Interface contacts:
Residue A63 in chain A contacts residue L164 in chain B (closest heavy-atom distance 4.3 Å).
Residue E100 in chain A is in contact with residue E160 in chain B (closest heavy-atom distance 2.5 Å).
Residue V98 in chain A contacts residue S163 in chain B (closest heavy-atom distance 3.2 Å).
Residue C99 in chain A is in contact with residue S163 in chain B (closest heavy-atom distance 4.7 Å).
Residue Y62 in chain A contacts residue L164 in chain B (closest heavy-atom distance 2.9 Å).
Residue C99 in chain A interacts with residue L164 in chain B (closest heavy-atom distance 4.9 Å).
Residue S64 in chain A is in contact with residue G159 in chain B (closest heavy-atom distance 4.6 Å).
Residue E100 in chain A contacts residue T162 in chain B (closest heavy-atom distance 4.3 Å).
Residue L101 in chain A interacts with residue E160 in chain B (closest heavy-atom distance 3.9 Å).
Residue Y62 in chain A is in contact with residue S163 in chain B (closest heavy-atom distance 4.7 Å).
Residue V98 in chain A contacts residue T162 in chain B (closest heavy-atom distance 3.9 Å).
Residue E100 in chain A contacts residue N161 in chain B (closest heavy-atom distance 4.7 Å).
Residue C99 in chain A interacts with residue N161 in chain B (closest heavy-atom distance 4.4 Å).
Residue V98 in chain A contacts residue L164 in chain B (closest heavy-atom distance 3.0 Å).
Residue C99 in chain A is in contact with residue T162 in chain B (closest heavy-atom distance 3.5 Å).
Residue C99 in chain A contacts residue E160 in chain B (closest heavy-atom distance 3.6 Å).

Sequence of chain A:
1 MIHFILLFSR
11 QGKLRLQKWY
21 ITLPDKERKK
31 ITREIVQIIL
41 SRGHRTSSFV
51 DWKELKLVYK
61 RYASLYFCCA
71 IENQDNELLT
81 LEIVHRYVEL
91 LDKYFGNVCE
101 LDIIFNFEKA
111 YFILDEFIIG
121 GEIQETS

The following describes two proteins that form a bound complex.

Sequence of chain B:
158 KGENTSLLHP